Contacts between the two chains:
Residue F173 in the first protein contacts residue I10 in the second protein (closest heavy-atom distance 4.7 Å).
Residue G310 in the first protein contacts residue G1 in the second protein (closest heavy-atom distance 2.6 Å).
Residue K335 in the first protein contacts residue C7 in the second protein (closest heavy-atom distance 3.8 Å).
Residue R402 in the first protein contacts residue E17 in the second protein (closest heavy-atom distance 3.9 Å).
Residue E312 in the first protein contacts residue G1 in the second protein (closest heavy-atom distance 2.8 Å).
Residue Y121 in the first protein is in contact with residue Y14 in the second protein (closest heavy-atom distance 3.4 Å).
Residue G332 in the first protein is in contact with residue G1 in the second protein (closest heavy-atom distance 2.9 Å).
Residue Q334 in the first protein is in contact with residue T8 in the second protein (closest heavy-atom distance 3.0 Å).
Residue G333 in the first protein interacts with residue V3 in the second protein (closest heavy-atom distance 3.6 Å).
Residue K335 in the first protein is in contact with residue T8 in the second protein (closest heavy-atom distance 3.7 Å).
Residue G332 in the first protein is in contact with residue V3 in the second protein (closest heavy-atom distance 2.8 Å).
Residue G332 in the first protein interacts with residue I2 in the second protein (closest heavy-atom distance 3.4 Å).
Residue K407 in the first protein contacts residue Q15 in the second protein (closest heavy-atom distance 3.7 Å).
Residue H303 in the first protein contacts residue I2 in the second protein (closest heavy-atom distance 3.7 Å).
Residue F112 in the first protein contacts residue C11 in the second protein (closest heavy-atom distance 4.9 Å).
Residue G403 in the first protein is in contact with residue Y14 in the second protein (closest heavy-atom distance 3.1 Å).
Residue H311 in the first protein contacts residue G1 in the second protein (closest heavy-atom distance 4.8 Å).
Residue G306 in the first protein contacts residue I2 in the second protein (closest heavy-atom distance 4.1 Å).
Residue V331 in the first protein is in contact with residue G1 in the second protein (closest heavy-atom distance 3.1 Å).
Residue R400 in the first protein is in contact with residue N18 in the second protein (closest heavy-atom distance 3.7 Å).
Residue R402 in the first protein interacts with residue Y14 in the second protein (closest heavy-atom distance 3.0 Å).
Residue E336 in the first protein interacts with residue T8 in the second protein (closest heavy-atom distance 2.8 Å).
Residue Q334 in the first protein contacts residue V3 in the second protein (closest heavy-atom distance 3.4 Å).
Residue S114 in the first protein interacts with residue I10 in the second protein (closest heavy-atom distance 4.2 Å).
Residue L330 in the first protein contacts residue G1 in the second protein (closest heavy-atom distance 2.9 Å).
Residue S406 in the first protein interacts with residue S12 in the second protein (closest heavy-atom distance 4.8 Å).
Residue G310 in the first protein is in contact with residue I2 in the second protein (closest heavy-atom distance 4.5 Å).
Residue N110 in the first protein contacts residue L13 in the second protein (closest heavy-atom distance 3.7 Å).
Residue K870 in the first protein contacts residue N18 in the second protein (closest heavy-atom distance 3.7 Å).
Residue H307 in the first protein contacts residue I2 in the second protein (closest heavy-atom distance 3.6 Å).
Residue F112 in the first protein is in contact with residue I10 in the second protein (closest heavy-atom distance 4.2 Å).
Residue Y580 in the first protein interacts with residue I2 in the second protein (closest heavy-atom distance 3.8 Å).
Residue V331 in the first protein is in contact with residue E4 in the second protein (closest heavy-atom distance 3.6 Å).
Residue V331 in the first protein contacts residue V3 in the second protein (closest heavy-atom distance 4.8 Å).
Residue F112 in the first protein is in contact with residue S12 in the second protein (closest heavy-atom distance 3.4 Å).
Residue Y121 in the first protein is in contact with residue L13 in the second protein (closest heavy-atom distance 4.0 Å).
Residue V331 in the first protein interacts with residue I2 in the second protein (closest heavy-atom distance 4.8 Å).
Residue L584 in the first protein interacts with residue I2 in the second protein (closest heavy-atom distance 4.1 Å).
Residue R400 in the first protein contacts residue Y14 in the second protein (closest heavy-atom distance 2.6 Å).
Residue E336 in the first protein is in contact with residue S9 in the second protein (closest heavy-atom distance 3.2 Å).
Residue I345 in the first protein interacts with residue C7 in the second protein (closest heavy-atom distance 4.1 Å).
Residue I345 in the first protein contacts residue V3 in the second protein (closest heavy-atom distance 3.9 Å).
Residue R400 in the first protein contacts residue E17 in the second protein (closest heavy-atom distance 4.0 Å).
Residue E336 in the first protein contacts residue I10 in the second protein (closest heavy-atom distance 4.5 Å).
Residue Y580 in the first protein interacts with residue G1 in the second protein (closest heavy-atom distance 3.5 Å).
Residue Y121 in the first protein interacts with residue S12 in the second protein (closest heavy-atom distance 3.7 Å).

Sequence of the first protein:
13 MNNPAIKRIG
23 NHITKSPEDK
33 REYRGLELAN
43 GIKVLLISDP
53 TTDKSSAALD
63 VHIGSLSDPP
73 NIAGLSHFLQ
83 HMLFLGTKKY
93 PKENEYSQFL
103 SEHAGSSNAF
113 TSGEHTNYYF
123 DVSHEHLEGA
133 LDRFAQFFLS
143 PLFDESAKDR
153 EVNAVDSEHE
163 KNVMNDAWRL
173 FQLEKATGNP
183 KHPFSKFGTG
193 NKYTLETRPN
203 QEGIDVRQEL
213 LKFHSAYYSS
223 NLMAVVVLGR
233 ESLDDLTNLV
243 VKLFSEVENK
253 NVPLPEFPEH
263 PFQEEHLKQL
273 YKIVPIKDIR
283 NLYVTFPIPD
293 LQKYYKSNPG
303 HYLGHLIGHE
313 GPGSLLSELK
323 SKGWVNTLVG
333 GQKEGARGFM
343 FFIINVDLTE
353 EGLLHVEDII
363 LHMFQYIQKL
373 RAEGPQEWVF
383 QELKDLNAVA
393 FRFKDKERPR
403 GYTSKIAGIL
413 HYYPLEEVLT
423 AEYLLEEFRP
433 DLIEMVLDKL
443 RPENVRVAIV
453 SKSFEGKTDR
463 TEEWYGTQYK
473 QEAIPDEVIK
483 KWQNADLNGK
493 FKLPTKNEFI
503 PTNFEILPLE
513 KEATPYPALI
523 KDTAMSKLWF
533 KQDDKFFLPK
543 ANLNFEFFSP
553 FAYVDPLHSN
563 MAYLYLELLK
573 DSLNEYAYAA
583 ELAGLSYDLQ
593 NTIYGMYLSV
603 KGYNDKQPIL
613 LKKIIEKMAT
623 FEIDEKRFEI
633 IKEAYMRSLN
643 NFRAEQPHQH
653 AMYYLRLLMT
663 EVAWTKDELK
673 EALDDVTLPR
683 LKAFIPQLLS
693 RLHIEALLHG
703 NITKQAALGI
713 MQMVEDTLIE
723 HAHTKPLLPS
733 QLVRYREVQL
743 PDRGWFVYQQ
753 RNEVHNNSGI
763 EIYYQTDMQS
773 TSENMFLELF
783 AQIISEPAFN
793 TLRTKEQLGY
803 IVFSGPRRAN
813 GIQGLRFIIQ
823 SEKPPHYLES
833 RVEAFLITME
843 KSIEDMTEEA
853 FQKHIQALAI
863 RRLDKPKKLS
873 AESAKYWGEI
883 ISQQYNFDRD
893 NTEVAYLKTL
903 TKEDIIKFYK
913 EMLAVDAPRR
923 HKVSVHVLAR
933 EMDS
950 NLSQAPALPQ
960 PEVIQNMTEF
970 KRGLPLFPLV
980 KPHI

Sequence of the second protein:
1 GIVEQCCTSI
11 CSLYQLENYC

The following describes two proteins that form a bound complex.